This data describes a binding interaction between two proteins.

Residue-level contacts at the interface:
Residue S375 in the second protein interacts with residue G95 in the first protein (closest heavy-atom distance 4.4 Å).
Residue S375 in the second protein interacts with residue L94 in the first protein (closest heavy-atom distance 4.6 Å).
Residue S377 in the second protein contacts residue F96 in the first protein (closest heavy-atom distance 4.7 Å).
Residue N374 in the second protein contacts residue F96 in the first protein (closest heavy-atom distance 4.9 Å).
Residue A376 in the second protein is in contact with residue F96 in the first protein (closest heavy-atom distance 3.9 Å).
Residue S375 in the second protein is in contact with residue F96 in the first protein (closest heavy-atom distance 4.5 Å).

Sequence of the first protein:
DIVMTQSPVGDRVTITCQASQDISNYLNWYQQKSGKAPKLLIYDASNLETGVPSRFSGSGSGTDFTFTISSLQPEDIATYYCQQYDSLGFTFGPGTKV

Sequence of the second protein:
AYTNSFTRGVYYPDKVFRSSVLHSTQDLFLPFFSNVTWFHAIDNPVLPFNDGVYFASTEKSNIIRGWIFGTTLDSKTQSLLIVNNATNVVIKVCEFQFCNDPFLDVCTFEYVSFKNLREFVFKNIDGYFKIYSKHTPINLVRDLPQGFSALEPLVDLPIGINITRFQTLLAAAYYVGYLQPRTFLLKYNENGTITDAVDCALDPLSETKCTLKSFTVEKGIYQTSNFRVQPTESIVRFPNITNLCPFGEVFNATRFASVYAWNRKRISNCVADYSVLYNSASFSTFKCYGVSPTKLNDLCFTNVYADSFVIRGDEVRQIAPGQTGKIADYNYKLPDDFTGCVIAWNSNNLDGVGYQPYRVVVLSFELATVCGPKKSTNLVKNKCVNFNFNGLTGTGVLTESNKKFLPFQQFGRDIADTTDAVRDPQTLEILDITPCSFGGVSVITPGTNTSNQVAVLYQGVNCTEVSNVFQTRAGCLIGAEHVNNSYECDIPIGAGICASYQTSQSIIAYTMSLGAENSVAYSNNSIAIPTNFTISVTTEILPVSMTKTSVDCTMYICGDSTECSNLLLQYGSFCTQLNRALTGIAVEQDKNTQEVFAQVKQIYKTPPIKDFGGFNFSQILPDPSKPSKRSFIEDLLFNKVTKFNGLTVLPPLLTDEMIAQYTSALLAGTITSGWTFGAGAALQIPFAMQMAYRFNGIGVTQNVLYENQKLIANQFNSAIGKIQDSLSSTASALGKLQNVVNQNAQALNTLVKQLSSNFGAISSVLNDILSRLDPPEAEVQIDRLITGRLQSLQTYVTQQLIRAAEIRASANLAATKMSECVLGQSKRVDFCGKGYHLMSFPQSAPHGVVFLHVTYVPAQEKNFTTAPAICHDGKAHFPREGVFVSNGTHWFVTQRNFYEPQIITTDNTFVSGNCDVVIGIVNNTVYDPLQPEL